Contacts between the two chains:
Residue K228 in the first protein interacts with residue L223 in the second protein (closest heavy-atom distance 3.3 Å).
Residue K80 in the first protein interacts with residue E5 in the second protein (closest heavy-atom distance 2.8 Å).
Residue P226 in the first protein is in contact with residue L223 in the second protein (closest heavy-atom distance 3.0 Å).
Residue N158 in the first protein is in contact with residue E106 in the second protein (closest heavy-atom distance 3.0 Å).
Residue T225 in the first protein is in contact with residue R222 in the second protein (closest heavy-atom distance 3.0 Å).
Residue V160 in the first protein is in contact with residue E106 in the second protein (closest heavy-atom distance 3.5 Å).
Residue V222 in the first protein contacts residue S172 in the second protein (closest heavy-atom distance 2.7 Å).
Residue K123 in the first protein contacts residue R222 in the second protein (closest heavy-atom distance 3.3 Å).
Residue E148 in the first protein is in contact with residue D7 in the second protein (closest heavy-atom distance 3.0 Å).
Residue H163 in the first protein is in contact with residue W82 in the second protein (closest heavy-atom distance 2.8 Å).
Residue L224 in the first protein contacts residue L173 in the second protein (closest heavy-atom distance 3.9 Å).
Residue Q156 in the first protein contacts residue F38 in the second protein (closest heavy-atom distance 3.7 Å).
Residue Q221 in the first protein is in contact with residue N147 in the second protein (closest heavy-atom distance 3.4 Å).
Residue G149 in the first protein is in contact with residue V8 in the second protein (closest heavy-atom distance 3.8 Å).
Residue Y124 in the first protein is in contact with residue R222 in the second protein (closest heavy-atom distance 3.1 Å).
Residue N158 in the first protein contacts residue E129 in the second protein (closest heavy-atom distance 3.7 Å).
Residue G149 in the first protein contacts residue E6 in the second protein (closest heavy-atom distance 3.4 Å).
Residue Y119 in the first protein contacts residue E219 in the second protein (closest heavy-atom distance 3.9 Å).
Residue N236 in the first protein interacts with residue N147 in the second protein (closest heavy-atom distance 3.9 Å).
Residue T166 in the first protein contacts residue W82 in the second protein (closest heavy-atom distance 2.6 Å).
Residue Y119 in the first protein contacts residue T215 in the second protein (closest heavy-atom distance 3.2 Å).
Residue P226 in the first protein interacts with residue D225 in the second protein (closest heavy-atom distance 3.4 Å).
Residue D227 in the first protein contacts residue R222 in the second protein (closest heavy-atom distance 3.2 Å).
Residue Y124 in the first protein contacts residue E219 in the second protein (closest heavy-atom distance 3.6 Å).
Residue D116 in the first protein contacts residue E219 in the second protein (closest heavy-atom distance 3.4 Å).
Residue Y232 in the first protein contacts residue R174 in the second protein (closest heavy-atom distance 3.7 Å).
Residue T225 in the first protein interacts with residue Y39 in the second protein (closest heavy-atom distance 3.6 Å).
Residue L224 in the first protein is in contact with residue L171 in the second protein (closest heavy-atom distance 3.6 Å).
Residue T167 in the first protein interacts with residue W82 in the second protein (closest heavy-atom distance 3.6 Å).
Residue L224 in the first protein contacts residue R174 in the second protein (closest heavy-atom distance 3.1 Å).
Residue F165 in the first protein contacts residue W82 in the second protein (closest heavy-atom distance 3.0 Å).
Residue D227 in the first protein is in contact with residue L223 in the second protein (closest heavy-atom distance 3.1 Å).
Residue Y232 in the first protein is in contact with residue F38 in the second protein (closest heavy-atom distance 3.4 Å).
Residue K112 in the first protein is in contact with residue S217 in the second protein (closest heavy-atom distance 2.9 Å).
Residue V160 in the first protein contacts residue E129 in the second protein (closest heavy-atom distance 3.8 Å).
Residue V222 in the first protein is in contact with residue L171 in the second protein (closest heavy-atom distance 3.3 Å).
Residue Q221 in the first protein contacts residue S146 in the second protein (closest heavy-atom distance 3.9 Å).
Residue A152 in the first protein is in contact with residue R222 in the second protein (closest heavy-atom distance 3.6 Å).
Residue L224 in the first protein interacts with residue R222 in the second protein (closest heavy-atom distance 3.9 Å).
Residue T234 in the first protein contacts residue E129 in the second protein (closest heavy-atom distance 2.8 Å).
Residue S223 in the first protein interacts with residue S172 in the second protein (closest heavy-atom distance 3.4 Å).
Residue V150 in the first protein contacts residue E6 in the second protein (closest heavy-atom distance 3.7 Å).
Residue A164 in the first protein interacts with residue W82 in the second protein (closest heavy-atom distance 3.8 Å).
Residue T234 in the first protein contacts residue S146 in the second protein (closest heavy-atom distance 3.5 Å).
Residue Q147 in the first protein interacts with residue D7 in the second protein (closest heavy-atom distance 3.8 Å).
Residue H163 in the first protein interacts with residue K125 in the second protein (closest heavy-atom distance 3.9 Å).
Residue G149 in the first protein is in contact with residue D7 in the second protein (closest heavy-atom distance 3.1 Å).
Residue N162 in the first protein is in contact with residue W82 in the second protein (closest heavy-atom distance 3.4 Å).
Residue Y119 in the first protein contacts residue R222 in the second protein (closest heavy-atom distance 3.4 Å).
Residue Y232 in the first protein contacts residue Y39 in the second protein (closest heavy-atom distance 3.0 Å).
Residue P226 in the first protein interacts with residue R174 in the second protein (closest heavy-atom distance 3.9 Å).
Residue Y232 in the first protein contacts residue N37 in the second protein (closest heavy-atom distance 3.0 Å).
Residue Q221 in the first protein interacts with residue S172 in the second protein (closest heavy-atom distance 3.5 Å).
Residue P226 in the first protein contacts residue S224 in the second protein (closest heavy-atom distance 3.2 Å).
Residue L224 in the first protein is in contact with residue S172 in the second protein (closest heavy-atom distance 2.8 Å).
Residue P226 in the first protein interacts with residue R222 in the second protein (closest heavy-atom distance 3.3 Å).
Residue Y124 in the first protein contacts residue I220 in the second protein (closest heavy-atom distance 2.7 Å).
Residue P226 in the first protein is in contact with residue Y39 in the second protein (closest heavy-atom distance 3.4 Å).
Residue K228 in the first protein contacts residue R222 in the second protein (closest heavy-atom distance 2.9 Å).
Residue S223 in the first protein contacts residue R174 in the second protein (closest heavy-atom distance 2.6 Å).

Sequence of the second protein:
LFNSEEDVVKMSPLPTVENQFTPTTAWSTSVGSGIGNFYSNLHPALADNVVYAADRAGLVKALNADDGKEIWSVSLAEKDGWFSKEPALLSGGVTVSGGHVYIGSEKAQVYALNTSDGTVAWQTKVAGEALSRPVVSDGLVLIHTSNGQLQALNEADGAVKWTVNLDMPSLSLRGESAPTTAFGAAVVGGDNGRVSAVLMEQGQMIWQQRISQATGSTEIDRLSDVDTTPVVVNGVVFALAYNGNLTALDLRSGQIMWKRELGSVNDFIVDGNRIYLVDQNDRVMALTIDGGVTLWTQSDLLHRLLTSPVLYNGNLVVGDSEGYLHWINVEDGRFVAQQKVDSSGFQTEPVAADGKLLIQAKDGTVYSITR

Sequence of the first protein:
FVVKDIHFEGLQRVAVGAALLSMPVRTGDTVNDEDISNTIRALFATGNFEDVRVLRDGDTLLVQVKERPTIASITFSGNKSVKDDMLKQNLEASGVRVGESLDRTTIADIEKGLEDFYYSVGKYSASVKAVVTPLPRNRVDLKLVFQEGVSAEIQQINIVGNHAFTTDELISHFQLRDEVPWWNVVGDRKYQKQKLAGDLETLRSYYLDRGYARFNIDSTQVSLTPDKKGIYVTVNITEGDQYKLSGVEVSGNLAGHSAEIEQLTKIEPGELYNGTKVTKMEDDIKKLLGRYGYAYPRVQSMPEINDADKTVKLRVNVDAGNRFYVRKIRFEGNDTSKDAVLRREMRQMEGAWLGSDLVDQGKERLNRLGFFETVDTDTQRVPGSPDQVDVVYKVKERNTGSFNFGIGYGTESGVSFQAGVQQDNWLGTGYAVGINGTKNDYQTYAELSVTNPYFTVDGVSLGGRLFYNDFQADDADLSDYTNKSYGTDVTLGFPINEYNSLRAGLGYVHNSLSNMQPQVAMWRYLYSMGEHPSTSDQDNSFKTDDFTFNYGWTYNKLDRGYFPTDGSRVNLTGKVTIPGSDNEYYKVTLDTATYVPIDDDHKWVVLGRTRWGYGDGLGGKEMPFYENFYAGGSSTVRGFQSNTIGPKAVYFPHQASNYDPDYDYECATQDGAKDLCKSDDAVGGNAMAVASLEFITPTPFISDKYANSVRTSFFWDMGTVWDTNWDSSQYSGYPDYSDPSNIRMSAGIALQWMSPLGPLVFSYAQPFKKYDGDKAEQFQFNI

This data describes a binding interaction between two proteins.